Sequence of the second protein:
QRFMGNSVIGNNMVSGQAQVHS

Sequence of the first protein:
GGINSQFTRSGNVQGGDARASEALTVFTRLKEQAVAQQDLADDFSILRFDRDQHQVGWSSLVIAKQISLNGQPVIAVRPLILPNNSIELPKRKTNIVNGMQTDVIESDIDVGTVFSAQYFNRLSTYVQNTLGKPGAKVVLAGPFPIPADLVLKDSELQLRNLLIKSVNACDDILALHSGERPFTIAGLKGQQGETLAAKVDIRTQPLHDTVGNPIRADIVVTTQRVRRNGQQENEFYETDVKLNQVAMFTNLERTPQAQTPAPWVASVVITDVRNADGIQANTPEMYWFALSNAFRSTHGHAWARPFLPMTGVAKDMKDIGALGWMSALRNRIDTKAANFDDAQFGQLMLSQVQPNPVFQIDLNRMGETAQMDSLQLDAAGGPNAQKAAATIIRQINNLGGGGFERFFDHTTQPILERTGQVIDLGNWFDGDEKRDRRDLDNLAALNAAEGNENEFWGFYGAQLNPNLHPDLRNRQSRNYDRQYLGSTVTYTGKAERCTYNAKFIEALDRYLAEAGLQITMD

The following describes two proteins that form a bound complex.

Residue-level contacts at the interface:
Residue A575 in the first protein contacts residue Q611 in the second protein (closest heavy-atom distance 3.4 Å).
Residue Y522 in the first protein interacts with residue G597 in the second protein (closest heavy-atom distance 4.3 Å).
Residue T582 in the first protein contacts residue H613 in the second protein (closest heavy-atom distance 3.7 Å).
Residue N563 in the first protein is in contact with residue N604 in the second protein (closest heavy-atom distance 3.8 Å).
Residue W519 in the first protein contacts residue R594 in the second protein (closest heavy-atom distance 4.4 Å).
Residue P419 in the first protein interacts with residue M605 in the second protein (closest heavy-atom distance 4.3 Å).
Residue F421 in the first protein interacts with residue V606 in the second protein (closest heavy-atom distance 3.9 Å).
Residue F357 in the first protein contacts residue Q609 in the second protein (closest heavy-atom distance 4.0 Å).
Residue V420 in the first protein interacts with residue I601 in the second protein (closest heavy-atom distance 3.9 Å).
Residue V327 in the first protein is in contact with residue M605 in the second protein (closest heavy-atom distance 3.3 Å).
Residue Y522 in the first protein interacts with residue F595 in the second protein (closest heavy-atom distance 3.5 Å).
Residue R358 in the first protein contacts residue A610 in the second protein (closest heavy-atom distance 4.0 Å).
Residue T360 in the first protein interacts with residue Q609 in the second protein (closest heavy-atom distance 4.1 Å).
Residue V420 in the first protein contacts residue M605 in the second protein (closest heavy-atom distance 3.8 Å).
Residue T582 in the first protein interacts with residue S614 in the second protein (closest heavy-atom distance 3.7 Å).
Residue L526 in the first protein is in contact with residue N598 in the second protein (closest heavy-atom distance 4.1 Å).
Residue V327 in the first protein contacts residue I601 in the second protein (closest heavy-atom distance 4.2 Å).
Residue I581 in the first protein contacts residue H613 in the second protein (closest heavy-atom distance 3.1 Å).
Residue H361 in the first protein contacts residue V612 in the second protein (closest heavy-atom distance 3.6 Å).
Residue R304 in the first protein contacts residue G597 in the second protein (closest heavy-atom distance 3.7 Å).
Residue H361 in the first protein is in contact with residue Q609 in the second protein (closest heavy-atom distance 3.1 Å).
Residue F357 in the first protein interacts with residue A610 in the second protein (closest heavy-atom distance 3.6 Å).
Residue P306 in the first protein is in contact with residue M596 in the second protein (closest heavy-atom distance 3.5 Å).
Residue T561 in the first protein interacts with residue N604 in the second protein (closest heavy-atom distance 3.6 Å).
Residue R304 in the first protein contacts residue N598 in the second protein (closest heavy-atom distance 3.6 Å).
Residue G523 in the first protein interacts with residue F595 in the second protein (closest heavy-atom distance 3.6 Å).
Residue I581 in the first protein contacts residue S614 in the second protein (closest heavy-atom distance 3.9 Å).
Residue P306 in the first protein is in contact with residue N598 in the second protein (closest heavy-atom distance 3.2 Å).
Residue P419 in the first protein interacts with residue V606 in the second protein (closest heavy-atom distance 4.3 Å).
Residue L526 in the first protein interacts with residue F595 in the second protein (closest heavy-atom distance 3.4 Å).
Residue D571 in the first protein interacts with residue Q611 in the second protein (closest heavy-atom distance 4.0 Å).
Residue W519 in the first protein interacts with residue F595 in the second protein (closest heavy-atom distance 2.4 Å).
Residue H361 in the first protein is in contact with residue A610 in the second protein (closest heavy-atom distance 4.0 Å).
Residue R304 in the first protein is in contact with residue M596 in the second protein (closest heavy-atom distance 4.1 Å).
Residue P528 in the first protein is in contact with residue F595 in the second protein (closest heavy-atom distance 4.4 Å).
Residue R358 in the first protein is in contact with residue V612 in the second protein (closest heavy-atom distance 4.3 Å).
Residue M583 in the first protein contacts residue S614 in the second protein (closest heavy-atom distance 3.8 Å).
Residue P306 in the first protein contacts residue G597 in the second protein (closest heavy-atom distance 3.7 Å).
Residue M583 in the first protein is in contact with residue V612 in the second protein (closest heavy-atom distance 3.5 Å).
Residue I581 in the first protein interacts with residue V612 in the second protein (closest heavy-atom distance 3.9 Å).
Residue A564 in the first protein interacts with residue M605 in the second protein (closest heavy-atom distance 3.6 Å).
Residue N418 in the first protein is in contact with residue V606 in the second protein (closest heavy-atom distance 3.4 Å).
Residue V420 in the first protein contacts residue N604 in the second protein (closest heavy-atom distance 4.2 Å).
Residue Y522 in the first protein interacts with residue N598 in the second protein (closest heavy-atom distance 4.5 Å).
Residue N418 in the first protein is in contact with residue M605 in the second protein (closest heavy-atom distance 4.0 Å).
Residue T561 in the first protein interacts with residue I601 in the second protein (closest heavy-atom distance 4.3 Å).
Residue F357 in the first protein contacts residue V606 in the second protein (closest heavy-atom distance 3.7 Å).
Residue Q580 in the first protein contacts residue H613 in the second protein (closest heavy-atom distance 3.7 Å).
Residue W519 in the first protein contacts residue M596 in the second protein (closest heavy-atom distance 3.0 Å).
Residue E568 in the first protein interacts with residue G608 in the second protein (closest heavy-atom distance 3.6 Å).
Residue Y562 in the first protein is in contact with residue N604 in the second protein (closest heavy-atom distance 4.1 Å).
Residue E568 in the first protein is in contact with residue V606 in the second protein (closest heavy-atom distance 3.6 Å).
Residue N529 in the first protein interacts with residue Q593 in the second protein (closest heavy-atom distance 4.3 Å).
Residue A564 in the first protein interacts with residue N604 in the second protein (closest heavy-atom distance 4.1 Å).
Residue T305 in the first protein interacts with residue N598 in the second protein (closest heavy-atom distance 4.0 Å).
Residue P306 in the first protein interacts with residue S599 in the second protein (closest heavy-atom distance 3.9 Å).
Residue E568 in the first protein is in contact with residue S607 in the second protein (closest heavy-atom distance 3.0 Å).
Residue Q422 in the first protein is in contact with residue I601 in the second protein (closest heavy-atom distance 3.9 Å).
Residue N527 in the first protein is in contact with residue F595 in the second protein (closest heavy-atom distance 4.0 Å).
Residue T360 in the first protein contacts residue A610 in the second protein (closest heavy-atom distance 3.6 Å).